Sequence of chain A:
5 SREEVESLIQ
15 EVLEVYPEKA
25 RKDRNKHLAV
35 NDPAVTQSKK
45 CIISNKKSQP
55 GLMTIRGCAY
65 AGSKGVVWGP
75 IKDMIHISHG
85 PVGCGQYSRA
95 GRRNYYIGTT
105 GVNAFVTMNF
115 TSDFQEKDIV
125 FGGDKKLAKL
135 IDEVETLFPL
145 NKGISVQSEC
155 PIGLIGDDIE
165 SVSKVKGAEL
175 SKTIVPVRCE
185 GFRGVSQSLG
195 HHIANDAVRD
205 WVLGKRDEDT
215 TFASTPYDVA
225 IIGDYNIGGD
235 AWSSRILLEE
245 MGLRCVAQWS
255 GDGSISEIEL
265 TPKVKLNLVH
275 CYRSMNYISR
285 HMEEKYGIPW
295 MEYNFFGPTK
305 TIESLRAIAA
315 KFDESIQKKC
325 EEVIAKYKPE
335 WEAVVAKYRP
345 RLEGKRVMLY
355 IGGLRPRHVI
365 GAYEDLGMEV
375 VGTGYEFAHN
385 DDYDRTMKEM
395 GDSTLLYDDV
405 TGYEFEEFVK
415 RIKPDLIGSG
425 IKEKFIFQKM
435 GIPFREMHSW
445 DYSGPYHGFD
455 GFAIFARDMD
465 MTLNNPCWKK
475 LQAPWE

Sequence of chain B:
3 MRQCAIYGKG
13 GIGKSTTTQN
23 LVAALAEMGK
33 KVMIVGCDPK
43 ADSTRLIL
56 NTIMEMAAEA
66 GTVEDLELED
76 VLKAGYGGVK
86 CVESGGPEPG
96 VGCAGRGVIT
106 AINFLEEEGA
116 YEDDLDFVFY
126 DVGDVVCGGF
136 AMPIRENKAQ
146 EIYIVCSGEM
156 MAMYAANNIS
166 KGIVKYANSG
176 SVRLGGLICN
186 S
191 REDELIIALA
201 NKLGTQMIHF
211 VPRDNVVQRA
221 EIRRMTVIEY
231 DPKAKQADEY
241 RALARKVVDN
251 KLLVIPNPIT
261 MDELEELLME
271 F

The following describes two proteins that form a bound complex.

Residue-level contacts at the interface:
Residue I123 in chain A is in contact with residue G97 in chain B (closest heavy-atom distance 3.9 Å).
Residue K121 in chain A contacts residue A63 in chain B (closest heavy-atom distance 3.3 Å).
Residue E120 in chain A contacts residue T105 in chain B (closest heavy-atom distance 2.6 Å).
Residue I159 in chain A interacts with residue C98 in chain B (closest heavy-atom distance 3.2 Å).
Residue F125 in chain A contacts residue G97 in chain B (closest heavy-atom distance 3.6 Å).
Residue F125 in chain A interacts with residue P92 in chain B (closest heavy-atom distance 3.7 Å).
Residue F125 in chain A contacts residue E60 in chain B (closest heavy-atom distance 4.1 Å).
Residue V124 in chain A contacts residue M59 in chain B (closest heavy-atom distance 3.7 Å).
Residue D128 in chain A interacts with residue V96 in chain B (closest heavy-atom distance 4.7 Å).
Residue E120 in chain A is in contact with residue M59 in chain B (closest heavy-atom distance 4.9 Å).
Residue G126 in chain A is in contact with residue V96 in chain B (closest heavy-atom distance 4.6 Å).
Residue E120 in chain A interacts with residue V68 in chain B (closest heavy-atom distance 3.7 Å).
Residue V124 in chain A interacts with residue G91 in chain B (closest heavy-atom distance 4.2 Å).
Residue I123 in chain A is in contact with residue C98 in chain B (closest heavy-atom distance 3.4 Å).
Residue I159 in chain A interacts with residue V96 in chain B (closest heavy-atom distance 5.0 Å).
Residue V124 in chain A interacts with residue G97 in chain B (closest heavy-atom distance 3.3 Å).
Residue F125 in chain A interacts with residue A63 in chain B (closest heavy-atom distance 4.3 Å).
Residue V124 in chain A interacts with residue T105 in chain B (closest heavy-atom distance 4.6 Å).
Residue K121 in chain A interacts with residue M59 in chain B (closest heavy-atom distance 4.9 Å).
Residue F125 in chain A is in contact with residue V96 in chain B (closest heavy-atom distance 3.4 Å).
Residue F125 in chain A interacts with residue C98 in chain B (closest heavy-atom distance 4.8 Å).
Residue V124 in chain A is in contact with residue V96 in chain B (closest heavy-atom distance 4.8 Å).
Residue G126 in chain A contacts residue G97 in chain B (closest heavy-atom distance 3.7 Å).
Residue F125 in chain A is in contact with residue M59 in chain B (closest heavy-atom distance 3.6 Å).
Residue V124 in chain A contacts residue R101 in chain B (closest heavy-atom distance 3.9 Å).
Residue D161 in chain A is in contact with residue V96 in chain B (closest heavy-atom distance 4.8 Å).
Residue F125 in chain A is in contact with residue G91 in chain B (closest heavy-atom distance 3.4 Å).
Residue V124 in chain A interacts with residue P92 in chain B (closest heavy-atom distance 3.0 Å).
Residue V124 in chain A is in contact with residue A99 in chain B (closest heavy-atom distance 4.7 Å).
Residue V124 in chain A is in contact with residue G102 in chain B (closest heavy-atom distance 3.7 Å).
Residue V124 in chain A interacts with residue C98 in chain B (closest heavy-atom distance 3.0 Å).
Residue K121 in chain A contacts residue G66 in chain B (closest heavy-atom distance 4.3 Å).
Residue K129 in chain A is in contact with residue E93 in chain B (closest heavy-atom distance 4.7 Å).
Residue I159 in chain A interacts with residue G97 in chain B (closest heavy-atom distance 3.5 Å).
Residue I123 in chain A contacts residue R101 in chain B (closest heavy-atom distance 4.0 Å).
Residue E120 in chain A is in contact with residue R101 in chain B (closest heavy-atom distance 3.0 Å).